Sequence of chain A:
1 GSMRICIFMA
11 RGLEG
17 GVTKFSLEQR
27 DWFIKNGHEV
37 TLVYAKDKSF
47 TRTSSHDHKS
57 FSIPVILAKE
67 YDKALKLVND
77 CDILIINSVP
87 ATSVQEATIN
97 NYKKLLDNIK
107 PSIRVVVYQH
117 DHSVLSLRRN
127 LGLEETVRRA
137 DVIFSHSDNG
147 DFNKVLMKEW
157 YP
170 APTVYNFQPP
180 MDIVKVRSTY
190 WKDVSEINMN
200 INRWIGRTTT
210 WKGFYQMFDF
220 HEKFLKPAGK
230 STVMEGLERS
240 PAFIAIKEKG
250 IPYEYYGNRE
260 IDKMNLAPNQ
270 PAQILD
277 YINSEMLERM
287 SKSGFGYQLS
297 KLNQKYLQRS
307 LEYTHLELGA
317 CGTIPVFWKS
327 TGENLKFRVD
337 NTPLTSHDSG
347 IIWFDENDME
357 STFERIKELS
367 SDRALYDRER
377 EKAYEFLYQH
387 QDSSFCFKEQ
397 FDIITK

Contacts between the two chains:
Residue I62 in chain A is in contact with residue E247 in chain B (closest heavy-atom distance 3.5 Å).
Residue K65 in chain A interacts with residue K246 in chain B (closest heavy-atom distance 3.1 Å).
Residue K65 in chain A is in contact with residue G249 in chain B (closest heavy-atom distance 4.4 Å).
Residue K65 in chain A is in contact with residue E247 in chain B (closest heavy-atom distance 3.6 Å).
Residue K42 in chain A is in contact with residue E247 in chain B (closest heavy-atom distance 2.8 Å).

The following describes two proteins that form a bound complex.

Sequence of chain B:
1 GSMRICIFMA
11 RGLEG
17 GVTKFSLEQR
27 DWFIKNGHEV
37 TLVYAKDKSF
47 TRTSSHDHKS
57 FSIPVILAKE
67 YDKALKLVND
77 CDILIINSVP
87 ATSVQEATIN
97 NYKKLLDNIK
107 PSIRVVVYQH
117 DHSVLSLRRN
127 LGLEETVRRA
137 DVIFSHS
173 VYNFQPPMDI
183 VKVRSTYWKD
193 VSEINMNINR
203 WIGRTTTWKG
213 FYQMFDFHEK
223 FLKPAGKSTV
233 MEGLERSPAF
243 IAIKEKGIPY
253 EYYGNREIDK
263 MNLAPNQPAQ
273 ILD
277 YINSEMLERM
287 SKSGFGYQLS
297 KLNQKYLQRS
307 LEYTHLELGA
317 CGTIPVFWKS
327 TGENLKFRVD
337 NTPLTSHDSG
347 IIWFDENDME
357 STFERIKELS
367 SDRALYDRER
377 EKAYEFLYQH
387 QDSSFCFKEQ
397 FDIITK